Sequence of protein 2:
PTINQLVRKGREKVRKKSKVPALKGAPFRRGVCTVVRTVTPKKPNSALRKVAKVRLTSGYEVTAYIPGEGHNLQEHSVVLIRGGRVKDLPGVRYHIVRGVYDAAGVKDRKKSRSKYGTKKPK

The following describes two proteins that form a bound complex.

Contacts between the two chains:
Residue H77 in protein 2 interacts with residue P4 in protein 1 (closest heavy-atom distance 4.5 Å).

Sequence of protein 1:
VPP